Sequence of protein 1:
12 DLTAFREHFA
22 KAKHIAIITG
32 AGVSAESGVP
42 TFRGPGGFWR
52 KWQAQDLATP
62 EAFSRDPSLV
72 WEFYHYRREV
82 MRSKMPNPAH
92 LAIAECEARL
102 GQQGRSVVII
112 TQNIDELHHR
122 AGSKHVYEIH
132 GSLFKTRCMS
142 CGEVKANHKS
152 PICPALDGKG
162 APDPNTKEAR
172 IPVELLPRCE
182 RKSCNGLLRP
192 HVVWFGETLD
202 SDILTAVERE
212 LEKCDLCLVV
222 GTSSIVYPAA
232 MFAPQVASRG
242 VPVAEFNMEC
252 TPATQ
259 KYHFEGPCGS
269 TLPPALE

Sequence of protein 2:
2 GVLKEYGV

Interface contacts:
Residue L200 in protein 1 interacts with residue V3 in protein 2 (closest heavy-atom distance 3.0 Å).
Residue E198 in protein 1 is in contact with residue V3 in protein 2 (closest heavy-atom distance 3.5 Å).
Residue M232 in protein 1 interacts with residue V3 in protein 2 (closest heavy-atom distance 4.1 Å).
Residue F196 in protein 1 contacts residue E6 in protein 2 (closest heavy-atom distance 3.7 Å).
Residue Y228 in protein 1 contacts residue E6 in protein 2 (closest heavy-atom distance 3.3 Å).
Residue T199 in protein 1 interacts with residue L4 in protein 2 (closest heavy-atom distance 4.1 Å).
Residue T199 in protein 1 interacts with residue G2 in protein 2 (closest heavy-atom distance 3.0 Å).
Residue G197 in protein 1 is in contact with residue L4 in protein 2 (closest heavy-atom distance 4.1 Å).
Residue W195 in protein 1 contacts residue K5 in protein 2 (closest heavy-atom distance 3.7 Å).
Residue P229 in protein 1 interacts with residue Y7 in protein 2 (closest heavy-atom distance 4.6 Å).
Residue E198 in protein 1 contacts residue L4 in protein 2 (closest heavy-atom distance 3.7 Å).
Residue Y228 in protein 1 interacts with residue L4 in protein 2 (closest heavy-atom distance 4.5 Å).
Residue Y228 in protein 1 contacts residue Y7 in protein 2 (closest heavy-atom distance 3.6 Å).
Residue A231 in protein 1 interacts with residue Y7 in protein 2 (closest heavy-atom distance 3.6 Å).
Residue Y228 in protein 1 contacts residue K5 in protein 2 (closest heavy-atom distance 3.6 Å).
Residue E198 in protein 1 is in contact with residue K5 in protein 2 (closest heavy-atom distance 3.4 Å).
Residue M232 in protein 1 contacts residue Y7 in protein 2 (closest heavy-atom distance 3.2 Å).
Residue Y228 in protein 1 contacts residue V3 in protein 2 (closest heavy-atom distance 4.8 Å).
Residue F196 in protein 1 interacts with residue K5 in protein 2 (closest heavy-atom distance 3.5 Å).
Residue R44 in protein 1 is in contact with residue E6 in protein 2 (closest heavy-atom distance 2.7 Å).
Residue H131 in protein 1 contacts residue K5 in protein 2 (closest heavy-atom distance 3.8 Å).
Residue L200 in protein 1 is in contact with residue L4 in protein 2 (closest heavy-atom distance 4.9 Å).
Residue L200 in protein 1 is in contact with residue G2 in protein 2 (closest heavy-atom distance 4.8 Å).
Residue V194 in protein 1 contacts residue K5 in protein 2 (closest heavy-atom distance 2.9 Å).
Residue L200 in protein 1 interacts with residue K5 in protein 2 (closest heavy-atom distance 3.8 Å).
Residue L205 in protein 1 interacts with residue V3 in protein 2 (closest heavy-atom distance 3.7 Å).
Residue T199 in protein 1 contacts residue V3 in protein 2 (closest heavy-atom distance 3.0 Å).

The following describes two proteins that form a bound complex.